The following describes two proteins that form a bound complex.

Sequence of protein 2:
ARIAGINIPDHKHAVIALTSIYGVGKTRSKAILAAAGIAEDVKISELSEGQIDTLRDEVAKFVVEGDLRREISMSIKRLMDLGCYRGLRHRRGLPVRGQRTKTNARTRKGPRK

Sequence of protein 1:
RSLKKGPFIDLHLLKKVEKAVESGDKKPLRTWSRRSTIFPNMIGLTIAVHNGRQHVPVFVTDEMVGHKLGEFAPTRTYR

Residue-level contacts at the interface:
Residue R90 in protein 2 contacts residue R77 in protein 1 (closest heavy-atom distance 4.2 Å).
Residue Y86 in protein 2 is in contact with residue T76 in protein 1 (closest heavy-atom distance 4.4 Å).